Interface contacts:
Residue L234 in the first protein is in contact with residue A5 in the second protein (closest heavy-atom distance 3.2 Å).
Residue S50 in the first protein is in contact with residue G10 in the second protein (closest heavy-atom distance 4.3 Å).
Residue E19 in the first protein is in contact with residue S13 in the second protein (closest heavy-atom distance 2.5 Å).
Residue L179 in the first protein interacts with residue G6 in the second protein (closest heavy-atom distance 3.8 Å).
Residue N55 in the first protein is in contact with residue R12 in the second protein (closest heavy-atom distance 4.7 Å).
Residue Y186 in the first protein is in contact with residue A5 in the second protein (closest heavy-atom distance 4.9 Å).
Residue V183 in the first protein is in contact with residue A5 in the second protein (closest heavy-atom distance 4.5 Å).
Residue E19 in the first protein is in contact with residue R11 in the second protein (closest heavy-atom distance 4.4 Å).
Residue K54 in the first protein interacts with residue I8 in the second protein (closest heavy-atom distance 4.7 Å).
Residue K54 in the first protein contacts residue R11 in the second protein (closest heavy-atom distance 3.9 Å).
Residue N231 in the first protein is in contact with residue G6 in the second protein (closest heavy-atom distance 2.7 Å).
Residue N180 in the first protein interacts with residue I8 in the second protein (closest heavy-atom distance 2.9 Å).
Residue G59 in the first protein is in contact with residue R11 in the second protein (closest heavy-atom distance 3.6 Å).
Residue K54 in the first protein contacts residue G10 in the second protein (closest heavy-atom distance 3.5 Å).
Residue G58 in the first protein contacts residue R11 in the second protein (closest heavy-atom distance 3.7 Å).
Residue N231 in the first protein is in contact with residue A5 in the second protein (closest heavy-atom distance 3.4 Å).
Residue K54 in the first protein contacts residue P9 in the second protein (closest heavy-atom distance 4.5 Å).
Residue E187 in the first protein is in contact with residue A5 in the second protein (closest heavy-atom distance 3.3 Å).
Residue L179 in the first protein is in contact with residue I8 in the second protein (closest heavy-atom distance 3.5 Å).
Residue L48 in the first protein interacts with residue S13 in the second protein (closest heavy-atom distance 4.3 Å).
Residue L227 in the first protein contacts residue I8 in the second protein (closest heavy-atom distance 4.3 Å).
Residue K127 in the first protein interacts with residue I8 in the second protein (closest heavy-atom distance 3.8 Å).
Residue V51 in the first protein is in contact with residue S13 in the second protein (closest heavy-atom distance 3.7 Å).
Residue N55 in the first protein contacts residue G10 in the second protein (closest heavy-atom distance 4.8 Å).
Residue V51 in the first protein interacts with residue R11 in the second protein (closest heavy-atom distance 3.6 Å).
Residue V51 in the first protein contacts residue R12 in the second protein (closest heavy-atom distance 3.8 Å).
Residue V51 in the first protein interacts with residue G10 in the second protein (closest heavy-atom distance 3.6 Å).
Residue Y24 in the first protein interacts with residue R11 in the second protein (closest heavy-atom distance 4.1 Å).
Residue E19 in the first protein interacts with residue R12 in the second protein (closest heavy-atom distance 3.6 Å).
Residue L227 in the first protein is in contact with residue P9 in the second protein (closest heavy-atom distance 4.0 Å).
Residue N55 in the first protein contacts residue R11 in the second protein (closest heavy-atom distance 2.9 Å).
Residue W235 in the first protein is in contact with residue A5 in the second protein (closest heavy-atom distance 3.3 Å).
Residue G176 in the first protein is in contact with residue I8 in the second protein (closest heavy-atom distance 3.7 Å).
Residue I224 in the first protein contacts residue I8 in the second protein (closest heavy-atom distance 4.2 Å).
Residue V183 in the first protein contacts residue G6 in the second protein (closest heavy-atom distance 3.6 Å).

Sequence of the first protein:
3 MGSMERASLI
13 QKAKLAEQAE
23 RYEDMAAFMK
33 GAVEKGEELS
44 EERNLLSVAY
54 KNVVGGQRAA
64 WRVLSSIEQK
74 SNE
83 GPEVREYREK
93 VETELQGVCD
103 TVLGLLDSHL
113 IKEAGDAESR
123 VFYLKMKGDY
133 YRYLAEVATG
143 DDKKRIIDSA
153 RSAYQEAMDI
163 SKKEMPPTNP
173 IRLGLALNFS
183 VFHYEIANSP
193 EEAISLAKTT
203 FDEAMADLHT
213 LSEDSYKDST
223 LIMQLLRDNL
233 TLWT

Sequence of the second protein:
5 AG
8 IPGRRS

These two protein chains interact to form a complex.